Contacts between the two chains:
Residue N170 in protein 1 interacts with residue D80 in protein 2 (closest heavy-atom distance 4.9 Å).
Residue Y192 in protein 1 is in contact with residue N81 in protein 2 (closest heavy-atom distance 2.3 Å).
Residue N170 in protein 1 interacts with residue N59 in protein 2 (closest heavy-atom distance 4.7 Å).
Residue L174 in protein 1 is in contact with residue V21 in protein 2 (closest heavy-atom distance 4.9 Å).
Residue R208 in protein 1 contacts residue N81 in protein 2 (closest heavy-atom distance 3.5 Å).
Residue L196 in protein 1 interacts with residue N81 in protein 2 (closest heavy-atom distance 4.9 Å).
Residue Q242 in protein 1 is in contact with residue V76 in protein 2 (closest heavy-atom distance 4.0 Å).
Residue Q207 in protein 1 contacts residue V76 in protein 2 (closest heavy-atom distance 3.7 Å).

Sequence of protein 1:
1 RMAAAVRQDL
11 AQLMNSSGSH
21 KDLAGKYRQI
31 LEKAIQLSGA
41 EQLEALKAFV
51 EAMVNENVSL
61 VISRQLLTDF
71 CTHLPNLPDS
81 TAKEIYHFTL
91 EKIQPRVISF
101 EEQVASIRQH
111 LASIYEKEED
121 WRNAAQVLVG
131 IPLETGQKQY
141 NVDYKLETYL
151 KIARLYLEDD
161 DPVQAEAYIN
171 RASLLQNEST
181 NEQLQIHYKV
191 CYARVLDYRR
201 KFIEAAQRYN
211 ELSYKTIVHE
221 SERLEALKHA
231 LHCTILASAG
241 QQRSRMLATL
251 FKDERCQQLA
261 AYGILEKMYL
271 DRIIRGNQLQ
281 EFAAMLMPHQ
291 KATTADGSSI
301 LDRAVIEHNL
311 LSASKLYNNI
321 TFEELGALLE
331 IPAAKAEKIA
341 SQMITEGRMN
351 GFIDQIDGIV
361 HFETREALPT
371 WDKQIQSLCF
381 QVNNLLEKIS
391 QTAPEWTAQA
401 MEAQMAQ

Sequence of protein 2:
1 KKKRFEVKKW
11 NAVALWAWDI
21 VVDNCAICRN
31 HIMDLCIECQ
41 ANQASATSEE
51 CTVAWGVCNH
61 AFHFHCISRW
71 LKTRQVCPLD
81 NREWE

The following describes two proteins that form a bound complex.